Sequence of chain A:
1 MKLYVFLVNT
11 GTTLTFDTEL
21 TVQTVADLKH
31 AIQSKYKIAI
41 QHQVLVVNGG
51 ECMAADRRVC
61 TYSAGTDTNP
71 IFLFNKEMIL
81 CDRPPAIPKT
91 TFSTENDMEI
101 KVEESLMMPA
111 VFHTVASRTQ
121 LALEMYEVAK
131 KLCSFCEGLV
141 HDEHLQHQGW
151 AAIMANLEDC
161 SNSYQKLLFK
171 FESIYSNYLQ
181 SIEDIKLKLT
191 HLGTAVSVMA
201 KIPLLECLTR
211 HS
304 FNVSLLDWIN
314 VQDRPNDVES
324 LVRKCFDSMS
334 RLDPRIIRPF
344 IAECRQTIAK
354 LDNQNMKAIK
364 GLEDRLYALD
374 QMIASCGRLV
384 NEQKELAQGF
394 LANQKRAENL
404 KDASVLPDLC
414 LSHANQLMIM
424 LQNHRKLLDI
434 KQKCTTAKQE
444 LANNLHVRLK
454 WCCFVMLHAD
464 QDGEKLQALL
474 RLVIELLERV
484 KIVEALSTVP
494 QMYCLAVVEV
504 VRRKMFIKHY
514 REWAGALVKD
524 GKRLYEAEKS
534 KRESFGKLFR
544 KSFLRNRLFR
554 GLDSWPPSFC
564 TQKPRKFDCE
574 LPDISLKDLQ

Contacts between the two chains:
Residue R553 in chain B is in contact with residue V503 in chain A (closest heavy-atom distance 3.6 Å).
Residue V503 in chain B interacts with residue L555 in chain A (closest heavy-atom distance 3.4 Å).
Residue F546 in chain B interacts with residue T491 in chain A (closest heavy-atom distance 3.5 Å).
Residue D571 in chain B is in contact with residue P559 in chain A (closest heavy-atom distance 3.6 Å).
Residue P559 in chain B contacts residue I510 in chain A (closest heavy-atom distance 3.6 Å).
Residue F570 in chain B interacts with residue P560 in chain A (closest heavy-atom distance 4.1 Å).
Residue P575 in chain B is in contact with residue R553 in chain A (closest heavy-atom distance 4.2 Å).
Residue R553 in chain B is in contact with residue A499 in chain A (closest heavy-atom distance 4.5 Å).
Residue F546 in chain B interacts with residue L489 in chain A (closest heavy-atom distance 4.9 Å).
Residue A499 in chain B contacts residue F552 in chain A (closest heavy-atom distance 4.5 Å).
Residue R553 in chain B interacts with residue P575 in chain A (closest heavy-atom distance 3.5 Å).
Residue R553 in chain B contacts residue I577 in chain A (closest heavy-atom distance 3.9 Å).
Residue Y496 in chain B interacts with residue F546 in chain A (closest heavy-atom distance 4.8 Å).
Residue P559 in chain B is in contact with residue C572 in chain A (closest heavy-atom distance 4.3 Å).
Residue D571 in chain B is in contact with residue W558 in chain A (closest heavy-atom distance 4.2 Å).
Residue G554 in chain B interacts with residue V503 in chain A (closest heavy-atom distance 3.9 Å).
Residue D571 in chain B contacts residue P560 in chain A (closest heavy-atom distance 4.5 Å).
Residue Y496 in chain B is in contact with residue L551 in chain A (closest heavy-atom distance 4.6 Å).
Residue F552 in chain B is in contact with residue A499 in chain A (closest heavy-atom distance 3.9 Å).
Residue F546 in chain B interacts with residue A488 in chain A (closest heavy-atom distance 3.0 Å).
Residue F570 in chain B contacts residue P559 in chain A (closest heavy-atom distance 3.5 Å).
Residue K544 in chain B is in contact with residue T491 in chain A (closest heavy-atom distance 3.3 Å).
Residue V503 in chain B contacts residue G554 in chain A (closest heavy-atom distance 3.6 Å).
Residue R550 in chain B interacts with residue R210 in chain A (closest heavy-atom distance 4.7 Å).
Residue M495 in chain B interacts with residue S545 in chain A (closest heavy-atom distance 4.0 Å).
Residue A488 in chain B interacts with residue S545 in chain A (closest heavy-atom distance 4.0 Å).
Residue S545 in chain B interacts with residue A488 in chain A (closest heavy-atom distance 4.6 Å).
Residue Y496 in chain B contacts residue F552 in chain A (closest heavy-atom distance 3.5 Å).
Residue P559 in chain B is in contact with residue D571 in chain A (closest heavy-atom distance 4.6 Å).
Residue W558 in chain B contacts residue C572 in chain A (closest heavy-atom distance 3.6 Å).
Residue P560 in chain B is in contact with residue R568 in chain A (closest heavy-atom distance 4.2 Å).
Residue F546 in chain B interacts with residue M495 in chain A (closest heavy-atom distance 3.5 Å).
Residue P560 in chain B contacts residue C572 in chain A (closest heavy-atom distance 4.9 Å).
Residue P575 in chain B contacts residue G554 in chain A (closest heavy-atom distance 4.5 Å).
Residue A488 in chain B interacts with residue K544 in chain A (closest heavy-atom distance 4.7 Å).
Residue S545 in chain B is in contact with residue T491 in chain A (closest heavy-atom distance 3.5 Å).
Residue F546 in chain B is in contact with residue V492 in chain A (closest heavy-atom distance 3.3 Å).
Residue R568 in chain B contacts residue P560 in chain A (closest heavy-atom distance 4.7 Å).
Residue L555 in chain B interacts with residue E502 in chain A (closest heavy-atom distance 4.2 Å).
Residue F538 in chain B interacts with residue E502 in chain A (closest heavy-atom distance 4.9 Å).
Residue K569 in chain B interacts with residue P560 in chain A (closest heavy-atom distance 4.5 Å).
Residue L551 in chain B interacts with residue A499 in chain A (closest heavy-atom distance 4.6 Å).
Residue G554 in chain B is in contact with residue P575 in chain A (closest heavy-atom distance 4.7 Å).
Residue G554 in chain B contacts residue D571 in chain A (closest heavy-atom distance 4.7 Å).
Residue L555 in chain B interacts with residue V503 in chain A (closest heavy-atom distance 4.0 Å).
Residue V492 in chain B is in contact with residue S545 in chain A (closest heavy-atom distance 3.6 Å).
Residue V492 in chain B interacts with residue F546 in chain A (closest heavy-atom distance 4.8 Å).
Residue G554 in chain B interacts with residue L574 in chain A (closest heavy-atom distance 3.8 Å).
Residue R506 in chain B interacts with residue L555 in chain A (closest heavy-atom distance 5.0 Å).
Residue S545 in chain B contacts residue M495 in chain A (closest heavy-atom distance 3.6 Å).

Sequence of chain B:
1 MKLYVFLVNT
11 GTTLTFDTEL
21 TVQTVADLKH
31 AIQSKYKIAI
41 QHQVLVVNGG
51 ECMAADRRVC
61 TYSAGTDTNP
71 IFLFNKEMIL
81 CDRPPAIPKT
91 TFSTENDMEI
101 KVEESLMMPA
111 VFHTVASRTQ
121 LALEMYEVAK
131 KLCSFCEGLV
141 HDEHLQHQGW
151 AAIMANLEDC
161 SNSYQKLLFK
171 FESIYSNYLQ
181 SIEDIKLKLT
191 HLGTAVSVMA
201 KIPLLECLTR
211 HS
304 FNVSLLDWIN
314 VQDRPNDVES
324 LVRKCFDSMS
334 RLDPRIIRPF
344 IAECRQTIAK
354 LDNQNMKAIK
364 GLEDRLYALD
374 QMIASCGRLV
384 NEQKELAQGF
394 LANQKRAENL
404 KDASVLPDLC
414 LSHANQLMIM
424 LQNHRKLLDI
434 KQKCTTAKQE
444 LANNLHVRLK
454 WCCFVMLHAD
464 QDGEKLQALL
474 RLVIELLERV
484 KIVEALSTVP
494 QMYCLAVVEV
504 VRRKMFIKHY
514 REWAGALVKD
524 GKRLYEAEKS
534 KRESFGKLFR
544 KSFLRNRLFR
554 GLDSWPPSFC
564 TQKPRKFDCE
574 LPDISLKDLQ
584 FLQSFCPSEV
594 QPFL

The following describes two proteins that form a bound complex.